Sequence of protein 1:
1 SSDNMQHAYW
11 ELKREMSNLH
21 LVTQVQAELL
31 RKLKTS

These two protein chains interact to form a complex.

Sequence of protein 2:
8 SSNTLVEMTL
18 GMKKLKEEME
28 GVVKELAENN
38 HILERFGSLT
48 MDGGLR

Contacts between the two chains:
Residue N37 in protein 2 contacts residue Q26 in protein 1 (closest heavy-atom distance 3.0 Å).
Residue M19 in protein 2 is in contact with residue L12 in protein 1 (closest heavy-atom distance 3.9 Å).
Residue K23 in protein 2 interacts with residue E15 in protein 1 (closest heavy-atom distance 3.8 Å).
Residue M26 in protein 2 interacts with residue M16 in protein 1 (closest heavy-atom distance 3.4 Å).
Residue M26 in protein 2 is in contact with residue E15 in protein 1 (closest heavy-atom distance 3.6 Å).
Residue L12 in protein 2 contacts residue M5 in protein 1 (closest heavy-atom distance 3.0 Å).
Residue V30 in protein 2 contacts residue L19 in protein 1 (closest heavy-atom distance 3.8 Å).
Residue L40 in protein 2 interacts with residue L29 in protein 1 (closest heavy-atom distance 3.9 Å).
Residue A34 in protein 2 contacts residue V22 in protein 1 (closest heavy-atom distance 3.8 Å).
Residue T16 in protein 2 is in contact with residue N4 in protein 1 (closest heavy-atom distance 4.0 Å).
Residue T47 in protein 2 contacts residue S36 in protein 1 (closest heavy-atom distance 2.6 Å).
Residue L33 in protein 2 contacts residue V22 in protein 1 (closest heavy-atom distance 4.0 Å).
Residue L46 in protein 2 contacts residue L33 in protein 1 (closest heavy-atom distance 4.4 Å).
Residue E41 in protein 2 is in contact with residue L33 in protein 1 (closest heavy-atom distance 4.7 Å).
Residue M19 in protein 2 contacts residue M5 in protein 1 (closest heavy-atom distance 3.4 Å).
Residue N37 in protein 2 interacts with residue L29 in protein 1 (closest heavy-atom distance 3.1 Å).
Residue T16 in protein 2 interacts with residue M5 in protein 1 (closest heavy-atom distance 3.2 Å).
Residue K20 in protein 2 is in contact with residue A8 in protein 1 (closest heavy-atom distance 4.2 Å).
Residue E27 in protein 2 interacts with residue E15 in protein 1 (closest heavy-atom distance 3.5 Å).
Residue M15 in protein 2 is in contact with residue M5 in protein 1 (closest heavy-atom distance 4.0 Å).
Residue L46 in protein 2 interacts with residue K34 in protein 1 (closest heavy-atom distance 3.0 Å).
Residue V13 in protein 2 contacts residue M5 in protein 1 (closest heavy-atom distance 4.8 Å).
Residue L46 in protein 2 contacts residue S36 in protein 1 (closest heavy-atom distance 3.3 Å).
Residue K23 in protein 2 is in contact with residue R14 in protein 1 (closest heavy-atom distance 5.0 Å).
Residue T16 in protein 2 interacts with residue A8 in protein 1 (closest heavy-atom distance 3.9 Å).
Residue L33 in protein 2 is in contact with residue L19 in protein 1 (closest heavy-atom distance 4.0 Å).
Residue L40 in protein 2 contacts residue L30 in protein 1 (closest heavy-atom distance 4.5 Å).
Residue K23 in protein 2 interacts with residue E11 in protein 1 (closest heavy-atom distance 3.7 Å).
Residue S45 in protein 2 interacts with residue T35 in protein 1 (closest heavy-atom distance 4.8 Å).
Residue G44 in protein 2 interacts with residue L33 in protein 1 (closest heavy-atom distance 3.7 Å).
Residue M19 in protein 2 contacts residue A8 in protein 1 (closest heavy-atom distance 3.8 Å).
Residue L33 in protein 2 contacts residue Q26 in protein 1 (closest heavy-atom distance 4.3 Å).
Residue V30 in protein 2 contacts residue E15 in protein 1 (closest heavy-atom distance 3.8 Å).
Residue N36 in protein 2 contacts residue Q26 in protein 1 (closest heavy-atom distance 4.4 Å).
Residue L40 in protein 2 interacts with residue Q26 in protein 1 (closest heavy-atom distance 4.6 Å).
Residue M48 in protein 2 contacts residue S36 in protein 1 (closest heavy-atom distance 4.9 Å).
Residue L40 in protein 2 contacts residue L33 in protein 1 (closest heavy-atom distance 3.3 Å).
Residue V29 in protein 2 is in contact with residue L19 in protein 1 (closest heavy-atom distance 4.1 Å).
Residue L22 in protein 2 is in contact with residue L12 in protein 1 (closest heavy-atom distance 4.0 Å).
Residue L46 in protein 2 interacts with residue L30 in protein 1 (closest heavy-atom distance 3.6 Å).
Residue N37 in protein 2 interacts with residue V25 in protein 1 (closest heavy-atom distance 3.7 Å).
Residue M26 in protein 2 contacts residue L19 in protein 1 (closest heavy-atom distance 4.1 Å).
Residue L46 in protein 2 interacts with residue T35 in protein 1 (closest heavy-atom distance 3.1 Å).
Residue V30 in protein 2 contacts residue V22 in protein 1 (closest heavy-atom distance 4.0 Å).
Residue G44 in protein 2 contacts residue K34 in protein 1 (closest heavy-atom distance 4.3 Å).
Residue M19 in protein 2 contacts residue Y9 in protein 1 (closest heavy-atom distance 3.7 Å).
Residue E41 in protein 2 contacts residue L29 in protein 1 (closest heavy-atom distance 3.9 Å).
Residue T47 in protein 2 is in contact with residue T35 in protein 1 (closest heavy-atom distance 4.5 Å).
Residue S45 in protein 2 interacts with residue K34 in protein 1 (closest heavy-atom distance 3.2 Å).
Residue M26 in protein 2 is in contact with residue L12 in protein 1 (closest heavy-atom distance 3.4 Å).
Residue K23 in protein 2 interacts with residue L12 in protein 1 (closest heavy-atom distance 3.8 Å).
Residue L33 in protein 2 interacts with residue T23 in protein 1 (closest heavy-atom distance 4.5 Å).
Residue N37 in protein 2 is in contact with residue V22 in protein 1 (closest heavy-atom distance 3.4 Å).
Residue V30 in protein 2 interacts with residue N18 in protein 1 (closest heavy-atom distance 4.1 Å).
Residue S45 in protein 2 interacts with residue L33 in protein 1 (closest heavy-atom distance 4.0 Å).